Sequence of chain A:
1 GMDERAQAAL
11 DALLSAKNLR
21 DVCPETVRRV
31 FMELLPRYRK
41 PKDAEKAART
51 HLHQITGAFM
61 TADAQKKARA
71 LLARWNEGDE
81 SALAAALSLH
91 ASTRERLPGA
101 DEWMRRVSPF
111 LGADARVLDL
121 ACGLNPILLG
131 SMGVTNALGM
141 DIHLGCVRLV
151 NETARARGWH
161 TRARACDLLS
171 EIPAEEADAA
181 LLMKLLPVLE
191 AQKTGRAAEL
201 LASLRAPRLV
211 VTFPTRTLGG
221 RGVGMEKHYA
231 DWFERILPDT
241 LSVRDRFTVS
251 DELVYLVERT

Residue-level contacts at the interface:
Residue Q54 in chain A interacts with residue L218 in chain B (closest heavy-atom distance 3.2 Å).
Residue E95 in chain A contacts residue T50 in chain B (closest heavy-atom distance 3.3 Å).
Residue G220 in chain A contacts residue A191 in chain B (closest heavy-atom distance 2.9 Å).
Residue E190 in chain A interacts with residue G220 in chain B (closest heavy-atom distance 3.5 Å).
Residue A91 in chain A interacts with residue H53 in chain B (closest heavy-atom distance 3.9 Å).
Residue L218 in chain A interacts with residue H51 in chain B (closest heavy-atom distance 3.2 Å).
Residue V223 in chain A interacts with residue W232 in chain B (closest heavy-atom distance 3.7 Å).
Residue H228 in chain A interacts with residue H228 in chain B (closest heavy-atom distance 3.3 Å).
Residue Q54 in chain A interacts with residue E95 in chain B (closest heavy-atom distance 3.8 Å).
Residue E190 in chain A interacts with residue G222 in chain B (closest heavy-atom distance 3.2 Å).
Residue H53 in chain A contacts residue R94 in chain B (closest heavy-atom distance 3.4 Å).
Residue H51 in chain A is in contact with residue L218 in chain B (closest heavy-atom distance 3.2 Å).
Residue V223 in chain A is in contact with residue Y229 in chain B (closest heavy-atom distance 3.8 Å).
Residue Y229 in chain A interacts with residue V223 in chain B (closest heavy-atom distance 3.8 Å).
Residue G220 in chain A contacts residue E190 in chain B (closest heavy-atom distance 3.5 Å).
Residue Q192 in chain A contacts residue G219 in chain B (closest heavy-atom distance 3.8 Å).
Residue G220 in chain A is in contact with residue Q192 in chain B (closest heavy-atom distance 3.7 Å).
Residue V223 in chain A contacts residue H228 in chain B (closest heavy-atom distance 2.7 Å).
Residue K193 in chain A is in contact with residue G220 in chain B (closest heavy-atom distance 3.9 Å).
Residue G219 in chain A contacts residue A191 in chain B (closest heavy-atom distance 3.4 Å).
Residue A191 in chain A contacts residue L218 in chain B (closest heavy-atom distance 2.8 Å).
Residue A191 in chain A is in contact with residue G220 in chain B (closest heavy-atom distance 2.9 Å).
Residue H228 in chain A is in contact with residue V223 in chain B (closest heavy-atom distance 2.7 Å).
Residue Q192 in chain A is in contact with residue L218 in chain B (closest heavy-atom distance 3.9 Å).
Residue G220 in chain A interacts with residue T194 in chain B (closest heavy-atom distance 3.4 Å).
Residue T61 in chain A is in contact with residue T61 in chain B (closest heavy-atom distance 3.7 Å).
Residue E95 in chain A contacts residue Q54 in chain B (closest heavy-atom distance 3.8 Å).
Residue G219 in chain A interacts with residue Q192 in chain B (closest heavy-atom distance 3.8 Å).
Residue L218 in chain A contacts residue Q54 in chain B (closest heavy-atom distance 3.2 Å).
Residue R216 in chain A is in contact with residue A191 in chain B (closest heavy-atom distance 3.3 Å).
Residue A58 in chain A contacts residue H53 in chain B (closest heavy-atom distance 4.0 Å).
Residue T50 in chain A interacts with residue R94 in chain B (closest heavy-atom distance 3.2 Å).
Residue G220 in chain A interacts with residue K193 in chain B (closest heavy-atom distance 3.9 Å).
Residue T50 in chain A interacts with residue E95 in chain B (closest heavy-atom distance 3.3 Å).
Residue A191 in chain A contacts residue R216 in chain B (closest heavy-atom distance 3.3 Å).
Residue T194 in chain A is in contact with residue G220 in chain B (closest heavy-atom distance 3.4 Å).
Residue T194 in chain A interacts with residue R221 in chain B (closest heavy-atom distance 2.6 Å).
Residue T217 in chain A interacts with residue A191 in chain B (closest heavy-atom distance 3.9 Å).
Residue A191 in chain A contacts residue T217 in chain B (closest heavy-atom distance 3.9 Å).
Residue L218 in chain A is in contact with residue A191 in chain B (closest heavy-atom distance 2.8 Å).
Residue M225 in chain A is in contact with residue M225 in chain B (closest heavy-atom distance 3.6 Å).
Residue A191 in chain A is in contact with residue G219 in chain B (closest heavy-atom distance 3.4 Å).
Residue W232 in chain A is in contact with residue V223 in chain B (closest heavy-atom distance 3.7 Å).
Residue Y38 in chain A is in contact with residue P98 in chain B (closest heavy-atom distance 4.0 Å).
Residue R221 in chain A interacts with residue E190 in chain B (closest heavy-atom distance 3.8 Å).
Residue R94 in chain A contacts residue T50 in chain B (closest heavy-atom distance 3.2 Å).
Residue Q192 in chain A contacts residue G220 in chain B (closest heavy-atom distance 3.7 Å).
Residue R221 in chain A contacts residue T194 in chain B (closest heavy-atom distance 2.6 Å).
Residue R94 in chain A interacts with residue H53 in chain B (closest heavy-atom distance 3.4 Å).
Residue G222 in chain A interacts with residue A191 in chain B (closest heavy-atom distance 3.7 Å).
Residue E190 in chain A contacts residue R221 in chain B (closest heavy-atom distance 3.8 Å).
Residue L218 in chain A contacts residue I55 in chain B (closest heavy-atom distance 3.5 Å).
Residue I55 in chain A is in contact with residue L218 in chain B (closest heavy-atom distance 3.5 Å).
Residue H53 in chain A interacts with residue A58 in chain B (closest heavy-atom distance 4.0 Å).
Residue L218 in chain A is in contact with residue Q192 in chain B (closest heavy-atom distance 3.9 Å).
Residue H228 in chain A is in contact with residue G224 in chain B (closest heavy-atom distance 4.0 Å).
Residue G222 in chain A is in contact with residue E190 in chain B (closest heavy-atom distance 3.2 Å).
Residue A191 in chain A is in contact with residue G222 in chain B (closest heavy-atom distance 3.7 Å).
Residue G224 in chain A contacts residue H228 in chain B (closest heavy-atom distance 4.0 Å).
Residue H53 in chain A is in contact with residue A91 in chain B (closest heavy-atom distance 3.9 Å).

The following describes two proteins that form a bound complex.

Sequence of chain B:
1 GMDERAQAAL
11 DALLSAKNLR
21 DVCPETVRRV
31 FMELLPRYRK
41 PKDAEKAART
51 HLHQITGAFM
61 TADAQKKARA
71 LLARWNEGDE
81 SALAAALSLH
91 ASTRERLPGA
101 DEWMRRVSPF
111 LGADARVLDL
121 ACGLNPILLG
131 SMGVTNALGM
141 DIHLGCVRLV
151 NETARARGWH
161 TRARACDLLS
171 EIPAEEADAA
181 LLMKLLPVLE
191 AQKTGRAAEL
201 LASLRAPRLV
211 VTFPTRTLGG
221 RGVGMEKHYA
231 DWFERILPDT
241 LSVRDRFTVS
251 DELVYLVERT